This data describes a binding interaction between two proteins.

Sequence of chain B:
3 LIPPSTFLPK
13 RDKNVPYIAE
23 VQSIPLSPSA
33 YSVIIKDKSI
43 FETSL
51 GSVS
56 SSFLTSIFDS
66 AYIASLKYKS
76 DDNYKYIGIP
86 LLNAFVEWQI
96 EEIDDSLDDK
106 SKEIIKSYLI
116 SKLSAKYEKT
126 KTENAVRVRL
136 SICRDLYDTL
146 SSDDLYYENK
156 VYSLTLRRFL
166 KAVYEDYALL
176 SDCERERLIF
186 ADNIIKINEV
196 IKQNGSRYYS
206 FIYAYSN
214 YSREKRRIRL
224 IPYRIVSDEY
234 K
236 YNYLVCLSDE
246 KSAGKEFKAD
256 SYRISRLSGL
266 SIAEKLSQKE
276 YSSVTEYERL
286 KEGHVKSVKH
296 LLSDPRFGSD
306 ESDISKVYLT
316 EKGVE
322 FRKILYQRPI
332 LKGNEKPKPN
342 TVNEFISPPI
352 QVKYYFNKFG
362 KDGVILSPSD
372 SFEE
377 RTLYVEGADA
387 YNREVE

Residue-level contacts at the interface:
Residue G383 in chain B contacts residue Y380 in chain A (closest heavy-atom distance 3.6 Å).
Residue E232 in chain B is in contact with residue P30 in chain A (closest heavy-atom distance 3.5 Å).
Residue V365 in chain B interacts with residue Y387 in chain A (closest heavy-atom distance 3.5 Å).
Residue Y387 in chain B interacts with residue I366 in chain A (closest heavy-atom distance 3.0 Å).
Residue K117 in chain B contacts residue E97 in chain A (closest heavy-atom distance 3.7 Å).
Residue V391 in chain B interacts with residue R377 in chain A (closest heavy-atom distance 3.8 Å).
Residue V391 in chain B is in contact with residue F373 in chain A (closest heavy-atom distance 3.6 Å).
Residue Y327 in chain B is in contact with residue Y327 in chain A (closest heavy-atom distance 3.4 Å).
Residue N129 in chain B is in contact with residue S298 in chain A (closest heavy-atom distance 3.5 Å).
Residue I109 in chain B interacts with residue S106 in chain A (closest heavy-atom distance 3.8 Å).
Residue S31 in chain B contacts residue E232 in chain A (closest heavy-atom distance 3.6 Å).
Residue E232 in chain B is in contact with residue S31 in chain A (closest heavy-atom distance 3.6 Å).
Residue R377 in chain B contacts residue V391 in chain A (closest heavy-atom distance 3.8 Å).
Residue K362 in chain B interacts with residue E382 in chain A (closest heavy-atom distance 3.5 Å).
Residue E390 in chain B contacts residue L367 in chain A (closest heavy-atom distance 3.5 Å).
Residue F373 in chain B contacts residue E390 in chain A (closest heavy-atom distance 3.8 Å).
Residue L326 in chain B contacts residue V131 in chain A (closest heavy-atom distance 3.2 Å).
Residue Y380 in chain B contacts residue A384 in chain A (closest heavy-atom distance 3.7 Å).
Residue Y380 in chain B is in contact with residue Y380 in chain A (closest heavy-atom distance 3.6 Å).
Residue L379 in chain B interacts with residue G361 in chain A (closest heavy-atom distance 3.8 Å).
Residue Y233 in chain B contacts residue P30 in chain A (closest heavy-atom distance 3.8 Å).
Residue N388 in chain B is in contact with residue V381 in chain A (closest heavy-atom distance 3.5 Å).
Residue L367 in chain B is in contact with residue E390 in chain A (closest heavy-atom distance 3.7 Å).
Residue N358 in chain B contacts residue K359 in chain A (closest heavy-atom distance 3.6 Å).
Residue E390 in chain B interacts with residue F373 in chain A (closest heavy-atom distance 3.7 Å).
Residue Y387 in chain B is in contact with residue F373 in chain A (closest heavy-atom distance 3.4 Å).
Residue L114 in chain B is in contact with residue Y113 in chain A (closest heavy-atom distance 3.7 Å).
Residue Y233 in chain B is in contact with residue Y327 in chain A (closest heavy-atom distance 3.7 Å).
Residue S31 in chain B contacts residue K234 in chain A (closest heavy-atom distance 3.8 Å).
Residue L379 in chain B is in contact with residue Y380 in chain A (closest heavy-atom distance 3.7 Å).
Residue N388 in chain B is in contact with residue R377 in chain A (closest heavy-atom distance 2.7 Å).
Residue E232 in chain B contacts residue N129 in chain A (closest heavy-atom distance 2.9 Å).
Residue R377 in chain B is in contact with residue N388 in chain A (closest heavy-atom distance 2.8 Å).
Residue K324 in chain B contacts residue Y33 in chain A (closest heavy-atom distance 3.8 Å).
Residue V381 in chain B contacts residue N388 in chain A (closest heavy-atom distance 3.5 Å).
Residue L379 in chain B is in contact with residue K359 in chain A (closest heavy-atom distance 3.8 Å).
Residue I110 in chain B contacts residue I109 in chain A (closest heavy-atom distance 3.7 Å).
Residue K234 in chain B is in contact with residue L174 in chain A (closest heavy-atom distance 3.7 Å).
Residue I110 in chain B is in contact with residue Y113 in chain A (closest heavy-atom distance 3.2 Å).
Residue G383 in chain B is in contact with residue K362 in chain A (closest heavy-atom distance 3.8 Å).
Residue E382 in chain B contacts residue K362 in chain A (closest heavy-atom distance 3.5 Å).
Residue G364 in chain B contacts residue Y387 in chain A (closest heavy-atom distance 3.6 Å).
Residue K359 in chain B is in contact with residue L379 in chain A (closest heavy-atom distance 3.6 Å).
Residue Y380 in chain B is in contact with residue G383 in chain A (closest heavy-atom distance 3.6 Å).
Residue K234 in chain B interacts with residue S31 in chain A (closest heavy-atom distance 3.7 Å).
Residue K359 in chain B is in contact with residue N358 in chain A (closest heavy-atom distance 3.5 Å).
Residue Y380 in chain B is in contact with residue L379 in chain A (closest heavy-atom distance 3.6 Å).
Residue A384 in chain B is in contact with residue Y380 in chain A (closest heavy-atom distance 3.7 Å).
Residue Y113 in chain B interacts with residue I110 in chain A (closest heavy-atom distance 3.6 Å).
Residue E97 in chain B is in contact with residue K117 in chain A (closest heavy-atom distance 3.4 Å).
Residue I366 in chain B is in contact with residue Y387 in chain A (closest heavy-atom distance 3.1 Å).
Residue K362 in chain B is in contact with residue G383 in chain A (closest heavy-atom distance 3.8 Å).
Residue Y387 in chain B interacts with residue G364 in chain A (closest heavy-atom distance 3.7 Å).
Residue Y387 in chain B is in contact with residue V365 in chain A (closest heavy-atom distance 3.5 Å).
Residue A386 in chain B interacts with residue K362 in chain A (closest heavy-atom distance 3.6 Å).
Residue F373 in chain B is in contact with residue Y387 in chain A (closest heavy-atom distance 3.3 Å).
Residue F373 in chain B interacts with residue V391 in chain A (closest heavy-atom distance 3.6 Å).
Residue S34 in chain B is in contact with residue N335 in chain A (closest heavy-atom distance 3.7 Å).
Residue Y113 in chain B contacts residue L114 in chain A (closest heavy-atom distance 3.4 Å).
Residue L326 in chain B contacts residue Y33 in chain A (closest heavy-atom distance 3.4 Å).

Sequence of chain A:
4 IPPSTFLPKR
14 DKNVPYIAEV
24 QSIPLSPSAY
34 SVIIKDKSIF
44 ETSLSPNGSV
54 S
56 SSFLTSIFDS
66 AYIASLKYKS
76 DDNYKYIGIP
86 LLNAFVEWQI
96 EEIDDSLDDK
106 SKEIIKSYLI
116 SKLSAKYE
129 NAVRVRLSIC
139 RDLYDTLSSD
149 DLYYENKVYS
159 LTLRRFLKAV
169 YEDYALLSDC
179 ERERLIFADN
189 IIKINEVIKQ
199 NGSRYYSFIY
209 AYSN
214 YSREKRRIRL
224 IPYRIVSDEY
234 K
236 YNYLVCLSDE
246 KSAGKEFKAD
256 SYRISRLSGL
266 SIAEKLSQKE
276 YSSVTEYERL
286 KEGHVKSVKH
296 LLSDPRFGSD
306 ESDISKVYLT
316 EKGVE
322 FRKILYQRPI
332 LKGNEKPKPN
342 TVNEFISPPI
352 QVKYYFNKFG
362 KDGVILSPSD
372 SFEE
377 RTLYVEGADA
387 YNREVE